Residue-level contacts at the interface:
Residue A984 in chain A contacts residue Q643 in chain B (closest heavy-atom distance 3.5 Å).
Residue L978 in chain A is in contact with residue M646 in chain B (closest heavy-atom distance 4.7 Å).

Sequence of chain B:
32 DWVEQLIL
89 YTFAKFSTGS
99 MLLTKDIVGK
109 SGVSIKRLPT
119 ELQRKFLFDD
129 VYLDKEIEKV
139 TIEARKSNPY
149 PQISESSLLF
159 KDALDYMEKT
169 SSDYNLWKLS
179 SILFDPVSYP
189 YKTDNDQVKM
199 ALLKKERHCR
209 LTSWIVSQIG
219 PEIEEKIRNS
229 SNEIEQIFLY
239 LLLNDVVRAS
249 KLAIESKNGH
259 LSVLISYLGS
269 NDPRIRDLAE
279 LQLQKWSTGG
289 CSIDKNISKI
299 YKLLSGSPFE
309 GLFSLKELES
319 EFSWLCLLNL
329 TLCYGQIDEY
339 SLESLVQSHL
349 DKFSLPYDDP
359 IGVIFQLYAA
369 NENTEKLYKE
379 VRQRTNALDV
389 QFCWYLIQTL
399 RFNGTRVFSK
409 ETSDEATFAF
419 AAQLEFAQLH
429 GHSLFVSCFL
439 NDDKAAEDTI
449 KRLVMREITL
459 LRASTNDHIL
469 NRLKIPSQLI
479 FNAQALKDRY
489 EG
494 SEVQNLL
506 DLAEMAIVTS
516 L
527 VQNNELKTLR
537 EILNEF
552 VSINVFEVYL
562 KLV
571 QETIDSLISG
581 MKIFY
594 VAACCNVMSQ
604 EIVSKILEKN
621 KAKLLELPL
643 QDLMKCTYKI

The following describes two proteins that form a bound complex.

Sequence of chain A:
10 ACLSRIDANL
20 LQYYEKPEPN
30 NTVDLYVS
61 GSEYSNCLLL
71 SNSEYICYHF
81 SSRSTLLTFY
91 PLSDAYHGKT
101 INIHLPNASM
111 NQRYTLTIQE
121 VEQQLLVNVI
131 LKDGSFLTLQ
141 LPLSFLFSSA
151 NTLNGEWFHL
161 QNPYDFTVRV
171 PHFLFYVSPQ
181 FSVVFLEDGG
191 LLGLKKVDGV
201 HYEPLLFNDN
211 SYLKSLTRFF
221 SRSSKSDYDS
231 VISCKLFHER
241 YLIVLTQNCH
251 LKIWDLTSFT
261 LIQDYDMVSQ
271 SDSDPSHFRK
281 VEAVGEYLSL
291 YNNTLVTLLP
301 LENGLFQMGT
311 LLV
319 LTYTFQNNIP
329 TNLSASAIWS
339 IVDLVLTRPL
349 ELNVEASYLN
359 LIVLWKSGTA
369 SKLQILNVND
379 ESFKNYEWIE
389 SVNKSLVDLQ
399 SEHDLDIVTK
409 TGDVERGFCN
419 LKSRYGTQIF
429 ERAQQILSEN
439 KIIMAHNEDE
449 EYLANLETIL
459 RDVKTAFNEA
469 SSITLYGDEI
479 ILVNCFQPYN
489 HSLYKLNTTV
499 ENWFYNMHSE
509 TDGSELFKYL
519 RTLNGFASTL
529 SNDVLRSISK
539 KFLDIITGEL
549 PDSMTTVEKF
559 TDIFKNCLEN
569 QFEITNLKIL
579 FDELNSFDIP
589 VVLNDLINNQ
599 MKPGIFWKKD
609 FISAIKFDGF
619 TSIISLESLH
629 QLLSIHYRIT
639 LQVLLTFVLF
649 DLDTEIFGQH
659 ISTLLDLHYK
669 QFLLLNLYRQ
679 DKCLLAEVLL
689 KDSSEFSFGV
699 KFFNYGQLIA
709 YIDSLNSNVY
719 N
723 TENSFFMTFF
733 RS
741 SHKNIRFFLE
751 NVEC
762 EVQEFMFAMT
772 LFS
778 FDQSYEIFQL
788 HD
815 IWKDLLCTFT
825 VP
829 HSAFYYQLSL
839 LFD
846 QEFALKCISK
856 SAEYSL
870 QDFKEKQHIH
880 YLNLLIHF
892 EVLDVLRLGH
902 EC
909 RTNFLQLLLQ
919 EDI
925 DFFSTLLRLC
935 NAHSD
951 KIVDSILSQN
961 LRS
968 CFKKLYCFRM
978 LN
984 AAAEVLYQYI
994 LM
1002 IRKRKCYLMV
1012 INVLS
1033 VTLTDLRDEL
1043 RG